Sequence of chain A:
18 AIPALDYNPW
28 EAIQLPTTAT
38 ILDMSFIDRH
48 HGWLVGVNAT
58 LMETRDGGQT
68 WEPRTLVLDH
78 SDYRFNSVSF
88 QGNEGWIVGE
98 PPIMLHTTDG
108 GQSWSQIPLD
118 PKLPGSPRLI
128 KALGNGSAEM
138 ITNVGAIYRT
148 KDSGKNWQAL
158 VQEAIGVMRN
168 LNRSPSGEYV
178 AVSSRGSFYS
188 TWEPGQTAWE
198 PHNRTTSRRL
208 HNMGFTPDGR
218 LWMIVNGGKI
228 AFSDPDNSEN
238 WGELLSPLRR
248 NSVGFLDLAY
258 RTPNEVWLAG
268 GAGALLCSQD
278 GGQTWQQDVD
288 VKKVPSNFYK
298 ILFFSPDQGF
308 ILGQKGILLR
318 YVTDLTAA

Contacts between the two chains:
Residue V319 in chain B interacts with residue Q66 in chain A (closest heavy-atom distance 3.6 Å).
Residue K290 in chain B is in contact with residue T34 in chain A (closest heavy-atom distance 3.5 Å).
Residue V291 in chain B interacts with residue Q31 in chain A (closest heavy-atom distance 4.5 Å).
Residue N25 in chain B is in contact with residue T67 in chain A (closest heavy-atom distance 4.1 Å).
Residue P292 in chain B is in contact with residue L32 in chain A (closest heavy-atom distance 3.8 Å).
Residue T67 in chain B contacts residue V319 in chain A (closest heavy-atom distance 4.3 Å).
Residue V291 in chain B contacts residue L32 in chain A (closest heavy-atom distance 4.3 Å).
Residue Q66 in chain B contacts residue E28 in chain A (closest heavy-atom distance 2.6 Å).
Residue R62 in chain B contacts residue T323 in chain A (closest heavy-atom distance 3.6 Å).
Residue V319 in chain B interacts with residue D63 in chain A (closest heavy-atom distance 4.4 Å).
Residue P292 in chain B interacts with residue T35 in chain A (closest heavy-atom distance 3.8 Å).
Residue L32 in chain B is in contact with residue V291 in chain A (closest heavy-atom distance 4.3 Å).
Residue P33 in chain B interacts with residue K290 in chain A (closest heavy-atom distance 3.4 Å).
Residue D287 in chain B contacts residue P33 in chain A (closest heavy-atom distance 3.4 Å).
Residue T35 in chain B is in contact with residue P292 in chain A (closest heavy-atom distance 3.8 Å).
Residue T67 in chain B interacts with residue W27 in chain A (closest heavy-atom distance 4.2 Å).
Residue E28 in chain B contacts residue Q66 in chain A (closest heavy-atom distance 2.6 Å).
Residue Q31 in chain B contacts residue V291 in chain A (closest heavy-atom distance 4.5 Å).
Residue P292 in chain B is in contact with residue T34 in chain A (closest heavy-atom distance 4.2 Å).
Residue V291 in chain B contacts residue P33 in chain A (closest heavy-atom distance 3.7 Å).
Residue P292 in chain B contacts residue Q31 in chain A (closest heavy-atom distance 3.7 Å).
Residue T34 in chain B contacts residue K290 in chain A (closest heavy-atom distance 3.5 Å).
Residue D63 in chain B interacts with residue T323 in chain A (closest heavy-atom distance 4.2 Å).
Residue T34 in chain B is in contact with residue P292 in chain A (closest heavy-atom distance 4.2 Å).
Residue P33 in chain B is in contact with residue V291 in chain A (closest heavy-atom distance 3.7 Å).
Residue Q31 in chain B interacts with residue P292 in chain A (closest heavy-atom distance 3.7 Å).
Residue R317 in chain B is in contact with residue E28 in chain A (closest heavy-atom distance 3.6 Å).
Residue T67 in chain B interacts with residue N25 in chain A (closest heavy-atom distance 4.1 Å).
Residue Q31 in chain B interacts with residue I314 in chain A (closest heavy-atom distance 4.3 Å).
Residue E28 in chain B interacts with residue R317 in chain A (closest heavy-atom distance 3.6 Å).
Residue D287 in chain B interacts with residue E69 in chain A (closest heavy-atom distance 3.6 Å).
Residue I30 in chain B is in contact with residue A29 in chain A (closest heavy-atom distance 3.3 Å).
Residue E28 in chain B is in contact with residue I30 in chain A (closest heavy-atom distance 4.0 Å).
Residue A29 in chain B interacts with residue Q31 in chain A (closest heavy-atom distance 2.9 Å).
Residue E28 in chain B interacts with residue E28 in chain A (closest heavy-atom distance 3.2 Å).
Residue Q31 in chain B is in contact with residue A29 in chain A (closest heavy-atom distance 2.9 Å).
Residue W27 in chain B interacts with residue T67 in chain A (closest heavy-atom distance 4.2 Å).
Residue I314 in chain B interacts with residue Q31 in chain A (closest heavy-atom distance 4.3 Å).
Residue V319 in chain B interacts with residue T67 in chain A (closest heavy-atom distance 4.3 Å).
Residue D287 in chain B interacts with residue W68 in chain A (closest heavy-atom distance 4.3 Å).
Residue E69 in chain B is in contact with residue D287 in chain A (closest heavy-atom distance 3.6 Å).
Residue A29 in chain B is in contact with residue A29 in chain A (closest heavy-atom distance 4.2 Å).
Residue K290 in chain B contacts residue P33 in chain A (closest heavy-atom distance 3.4 Å).
Residue I30 in chain B contacts residue I30 in chain A (closest heavy-atom distance 4.4 Å).
Residue Q66 in chain B contacts residue V319 in chain A (closest heavy-atom distance 3.6 Å).
Residue D287 in chain B contacts residue P70 in chain A (closest heavy-atom distance 3.9 Å).
Residue W68 in chain B contacts residue D287 in chain A (closest heavy-atom distance 4.3 Å).
Residue L32 in chain B contacts residue P292 in chain A (closest heavy-atom distance 3.8 Å).
Residue P70 in chain B contacts residue D287 in chain A (closest heavy-atom distance 3.9 Å).
Residue T323 in chain B interacts with residue R62 in chain A (closest heavy-atom distance 3.6 Å).
Residue A29 in chain B contacts residue I30 in chain A (closest heavy-atom distance 3.3 Å).
Residue D63 in chain B contacts residue V319 in chain A (closest heavy-atom distance 4.4 Å).
Residue I30 in chain B contacts residue Q31 in chain A (closest heavy-atom distance 4.5 Å).
Residue E28 in chain B is in contact with residue T67 in chain A (closest heavy-atom distance 4.2 Å).
Residue I30 in chain B interacts with residue E28 in chain A (closest heavy-atom distance 4.0 Å).
Residue R317 in chain B contacts residue R317 in chain A (closest heavy-atom distance 3.9 Å).
Residue P33 in chain B interacts with residue D287 in chain A (closest heavy-atom distance 3.4 Å).
Residue Q31 in chain B contacts residue Q31 in chain A (closest heavy-atom distance 4.2 Å).
Residue T323 in chain B is in contact with residue D63 in chain A (closest heavy-atom distance 4.2 Å).
Residue T67 in chain B interacts with residue E28 in chain A (closest heavy-atom distance 4.2 Å).

This data describes a binding interaction between two proteins.

Sequence of chain B:
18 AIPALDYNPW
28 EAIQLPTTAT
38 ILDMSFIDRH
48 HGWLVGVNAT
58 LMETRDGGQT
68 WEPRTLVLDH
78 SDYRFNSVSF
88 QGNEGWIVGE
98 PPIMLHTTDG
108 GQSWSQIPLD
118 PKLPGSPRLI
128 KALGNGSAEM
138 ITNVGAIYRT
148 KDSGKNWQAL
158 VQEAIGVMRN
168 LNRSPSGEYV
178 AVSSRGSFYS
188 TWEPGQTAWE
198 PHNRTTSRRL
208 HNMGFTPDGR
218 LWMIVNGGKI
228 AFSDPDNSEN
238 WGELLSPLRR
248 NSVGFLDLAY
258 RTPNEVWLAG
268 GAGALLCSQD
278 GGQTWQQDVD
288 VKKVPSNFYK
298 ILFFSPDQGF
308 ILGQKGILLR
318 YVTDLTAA